Contacts between the two chains:
Residue L44 in the second protein interacts with residue A26 in the first protein (closest heavy-atom distance 3.9 Å).
Residue L75 in the second protein interacts with residue V13 in the first protein (closest heavy-atom distance 3.9 Å).
Residue L61 in the second protein is in contact with residue A23 in the first protein (closest heavy-atom distance 4.0 Å).
Residue L44 in the second protein interacts with residue L21 in the first protein (closest heavy-atom distance 3.5 Å).
Residue L75 in the second protein interacts with residue A10 in the first protein (closest heavy-atom distance 3.9 Å).
Residue I33 in the second protein interacts with residue S14 in the first protein (closest heavy-atom distance 2.8 Å).
Residue V37 in the second protein interacts with residue V17 in the first protein (closest heavy-atom distance 4.0 Å).
Residue V68 in the second protein contacts residue V20 in the first protein (closest heavy-atom distance 3.7 Å).
Residue M47 in the second protein contacts residue A26 in the first protein (closest heavy-atom distance 3.8 Å).
Residue L61 in the second protein contacts residue L24 in the first protein (closest heavy-atom distance 4.0 Å).
Residue L144 in the second protein interacts with residue A10 in the first protein (closest heavy-atom distance 4.1 Å).
Residue I33 in the second protein interacts with residue I7 in the first protein (closest heavy-atom distance 3.7 Å).
Residue V68 in the second protein is in contact with residue V17 in the first protein (closest heavy-atom distance 3.6 Å).
Residue A71 in the second protein interacts with residue V13 in the first protein (closest heavy-atom distance 3.4 Å).
Residue L44 in the second protein is in contact with residue L24 in the first protein (closest heavy-atom distance 3.3 Å).
Residue T140 in the second protein interacts with residue V13 in the first protein (closest heavy-atom distance 4.1 Å).
Residue I33 in the second protein contacts residue R11 in the first protein (closest heavy-atom distance 3.7 Å).
Residue P59 in the second protein interacts with residue A23 in the first protein (closest heavy-atom distance 3.9 Å).
Residue V68 in the second protein interacts with residue K16 in the first protein (closest heavy-atom distance 3.3 Å).
Residue A71 in the second protein contacts residue K16 in the first protein (closest heavy-atom distance 4.1 Å).
Residue Q40 in the second protein interacts with residue A22 in the first protein (closest heavy-atom distance 3.9 Å).
Residue H43 in the second protein interacts with residue A26 in the first protein (closest heavy-atom distance 3.1 Å).
Residue V37 in the second protein interacts with residue L21 in the first protein (closest heavy-atom distance 4.2 Å).
Residue P59 in the second protein interacts with residue Q25 in the first protein (closest heavy-atom distance 4.2 Å).
Residue I58 in the second protein is in contact with residue L24 in the first protein (closest heavy-atom distance 3.7 Å).
Residue L75 in the second protein interacts with residue S9 in the first protein (closest heavy-atom distance 3.1 Å).
Residue F147 in the second protein contacts residue K3 in the first protein (closest heavy-atom distance 3.7 Å).
Residue L61 in the second protein is in contact with residue V20 in the first protein (closest heavy-atom distance 4.3 Å).
Residue A67 in the second protein interacts with residue K16 in the first protein (closest heavy-atom distance 3.5 Å).
Residue P64 in the second protein is in contact with residue V20 in the first protein (closest heavy-atom distance 3.6 Å).
Residue V78 in the second protein interacts with residue S9 in the first protein (closest heavy-atom distance 4.1 Å).
Residue V78 in the second protein interacts with residue E5 in the first protein (closest heavy-atom distance 3.8 Å).
Residue S32 in the second protein interacts with residue R11 in the first protein (closest heavy-atom distance 3.1 Å).
Residue S133 in the second protein interacts with residue L21 in the first protein (closest heavy-atom distance 3.8 Å).
Residue Q40 in the second protein is in contact with residue S18 in the first protein (closest heavy-atom distance 2.6 Å).
Residue H43 in the second protein interacts with residue Q25 in the first protein (closest heavy-atom distance 3.8 Å).
Residue I136 in the second protein interacts with residue V13 in the first protein (closest heavy-atom distance 3.3 Å).
Residue M47 in the second protein interacts with residue Q25 in the first protein (closest heavy-atom distance 3.8 Å).
Residue G79 in the second protein is in contact with residue L6 in the first protein (closest heavy-atom distance 4.0 Å).
Residue R77 in the second protein is in contact with residue E5 in the first protein (closest heavy-atom distance 4.1 Å).
Residue F147 in the second protein contacts residue I7 in the first protein (closest heavy-atom distance 3.8 Å).
Residue V37 in the second protein interacts with residue S18 in the first protein (closest heavy-atom distance 4.2 Å).
Residue I33 in the second protein contacts residue A10 in the first protein (closest heavy-atom distance 3.9 Å).
Residue L75 in the second protein contacts residue L6 in the first protein (closest heavy-atom distance 3.9 Å).
Residue V37 in the second protein is in contact with residue S14 in the first protein (closest heavy-atom distance 2.9 Å).
Residue L144 in the second protein contacts residue L6 in the first protein (closest heavy-atom distance 4.4 Å).
Residue L129 in the second protein contacts residue L24 in the first protein (closest heavy-atom distance 4.3 Å).
Residue I41 in the second protein interacts with residue L21 in the first protein (closest heavy-atom distance 3.7 Å).
Residue T140 in the second protein contacts residue A10 in the first protein (closest heavy-atom distance 4.0 Å).
Residue L34 in the second protein contacts residue S14 in the first protein (closest heavy-atom distance 4.2 Å).
Residue V65 in the second protein is in contact with residue V20 in the first protein (closest heavy-atom distance 3.8 Å).
Residue L143 in the second protein contacts residue L6 in the first protein (closest heavy-atom distance 3.4 Å).
Residue Q40 in the second protein is in contact with residue L21 in the first protein (closest heavy-atom distance 3.7 Å).
Residue Q40 in the second protein interacts with residue A26 in the first protein (closest heavy-atom distance 3.3 Å).
Residue A71 in the second protein is in contact with residue K12 in the first protein (closest heavy-atom distance 4.2 Å).
Residue V72 in the second protein contacts residue V13 in the first protein (closest heavy-atom distance 3.4 Å).
Residue I136 in the second protein contacts residue V17 in the first protein (closest heavy-atom distance 3.9 Å).
Residue V78 in the second protein interacts with residue L6 in the first protein (closest heavy-atom distance 3.5 Å).
Residue M47 in the second protein is in contact with residue L24 in the first protein (closest heavy-atom distance 3.2 Å).
Residue T29 in the second protein contacts residue I7 in the first protein (closest heavy-atom distance 3.7 Å).

Sequence of the first protein:
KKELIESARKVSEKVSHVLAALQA

Sequence of the second protein:
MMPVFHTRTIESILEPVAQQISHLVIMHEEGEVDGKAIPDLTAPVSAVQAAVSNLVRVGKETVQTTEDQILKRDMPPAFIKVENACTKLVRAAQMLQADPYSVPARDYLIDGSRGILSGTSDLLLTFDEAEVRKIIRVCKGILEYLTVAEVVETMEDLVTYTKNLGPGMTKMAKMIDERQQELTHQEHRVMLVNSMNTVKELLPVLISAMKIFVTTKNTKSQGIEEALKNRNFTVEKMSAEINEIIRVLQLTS

These two protein chains interact to form a complex.